Sequence of protein 2:
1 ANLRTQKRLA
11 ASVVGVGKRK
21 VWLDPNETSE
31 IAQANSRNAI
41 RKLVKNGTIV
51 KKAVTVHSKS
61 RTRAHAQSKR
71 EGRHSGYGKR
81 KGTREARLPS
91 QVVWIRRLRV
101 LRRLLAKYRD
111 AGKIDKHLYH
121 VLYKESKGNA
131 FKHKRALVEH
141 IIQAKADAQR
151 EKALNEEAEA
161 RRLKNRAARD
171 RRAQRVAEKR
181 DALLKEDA

These two protein chains interact to form a complex.

Sequence of protein 1:
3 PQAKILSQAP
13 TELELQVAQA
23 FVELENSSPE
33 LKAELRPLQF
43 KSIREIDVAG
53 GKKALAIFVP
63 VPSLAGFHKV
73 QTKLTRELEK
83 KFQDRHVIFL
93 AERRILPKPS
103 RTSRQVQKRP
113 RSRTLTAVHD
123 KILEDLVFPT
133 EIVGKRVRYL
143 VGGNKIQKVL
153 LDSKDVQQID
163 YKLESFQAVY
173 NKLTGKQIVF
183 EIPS

Residue-level contacts at the interface:
Residue L183 in protein 2 contacts residue R38 in protein 1 (closest heavy-atom distance 4.3 Å).
Residue D187 in protein 2 interacts with residue R38 in protein 1 (closest heavy-atom distance 3.3 Å).
Residue L184 in protein 2 contacts residue P39 in protein 1 (closest heavy-atom distance 4.2 Å).
Residue L184 in protein 2 is in contact with residue R38 in protein 1 (closest heavy-atom distance 3.2 Å).